Sequence of the second protein:
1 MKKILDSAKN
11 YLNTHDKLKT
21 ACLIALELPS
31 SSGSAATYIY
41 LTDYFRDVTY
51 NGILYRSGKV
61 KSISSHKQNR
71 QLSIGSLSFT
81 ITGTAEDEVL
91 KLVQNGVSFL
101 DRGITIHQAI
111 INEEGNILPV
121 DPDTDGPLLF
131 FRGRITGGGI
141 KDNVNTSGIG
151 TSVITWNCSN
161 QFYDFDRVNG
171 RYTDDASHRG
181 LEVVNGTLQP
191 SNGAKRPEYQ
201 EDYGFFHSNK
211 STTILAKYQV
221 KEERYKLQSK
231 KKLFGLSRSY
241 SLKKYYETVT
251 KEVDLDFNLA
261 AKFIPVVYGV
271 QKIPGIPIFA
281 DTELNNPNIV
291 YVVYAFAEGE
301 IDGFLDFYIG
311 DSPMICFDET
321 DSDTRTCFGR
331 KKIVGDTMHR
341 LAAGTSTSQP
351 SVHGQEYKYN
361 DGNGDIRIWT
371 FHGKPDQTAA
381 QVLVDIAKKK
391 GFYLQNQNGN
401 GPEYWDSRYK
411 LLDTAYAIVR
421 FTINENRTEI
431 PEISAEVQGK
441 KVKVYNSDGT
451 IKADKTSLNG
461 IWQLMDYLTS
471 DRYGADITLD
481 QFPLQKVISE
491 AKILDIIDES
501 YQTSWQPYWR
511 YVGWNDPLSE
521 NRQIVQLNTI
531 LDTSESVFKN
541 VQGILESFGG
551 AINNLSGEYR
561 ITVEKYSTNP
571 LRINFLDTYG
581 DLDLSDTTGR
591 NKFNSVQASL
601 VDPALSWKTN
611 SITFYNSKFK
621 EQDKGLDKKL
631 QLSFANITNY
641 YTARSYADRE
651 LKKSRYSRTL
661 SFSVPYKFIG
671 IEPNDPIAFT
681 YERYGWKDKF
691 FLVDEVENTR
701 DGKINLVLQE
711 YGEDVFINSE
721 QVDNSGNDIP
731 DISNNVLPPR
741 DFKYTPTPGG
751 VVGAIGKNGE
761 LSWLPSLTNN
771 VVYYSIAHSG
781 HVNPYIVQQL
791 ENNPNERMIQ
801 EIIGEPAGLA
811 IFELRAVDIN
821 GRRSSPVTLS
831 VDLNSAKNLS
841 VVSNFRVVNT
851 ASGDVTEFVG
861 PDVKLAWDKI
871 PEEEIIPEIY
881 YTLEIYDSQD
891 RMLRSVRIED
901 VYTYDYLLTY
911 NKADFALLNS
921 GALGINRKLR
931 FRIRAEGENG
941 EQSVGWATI

These two protein chains interact to form a complex.

Contacts between the two chains:
Residue E791 in the first protein interacts with residue E425 in the second protein (closest heavy-atom distance 3.1 Å).
Residue K243 in the first protein is in contact with residue S534 in the second protein (closest heavy-atom distance 3.5 Å).
Residue T588 in the first protein interacts with residue F99 in the second protein (closest heavy-atom distance 3.5 Å).
Residue D586 in the first protein contacts residue G137 in the second protein (closest heavy-atom distance 3.2 Å).
Residue R683 in the first protein is in contact with residue E86 in the second protein (closest heavy-atom distance 3.1 Å).
Residue R658 in the first protein is in contact with residue Q94 in the second protein (closest heavy-atom distance 3.4 Å).
Residue T609 in the first protein interacts with residue D256 in the second protein (closest heavy-atom distance 2.8 Å).
Residue D586 in the first protein interacts with residue F99 in the second protein (closest heavy-atom distance 3.1 Å).
Residue K624 in the first protein is in contact with residue D101 in the second protein (closest heavy-atom distance 3.3 Å).
Residue Y615 in the first protein is in contact with residue E182 in the second protein (closest heavy-atom distance 3.1 Å).
Residue G580 in the first protein is in contact with residue V144 in the second protein (closest heavy-atom distance 3.0 Å).
Residue Y615 in the first protein contacts residue L181 in the second protein (closest heavy-atom distance 3.3 Å).
Residue K689 in the first protein is in contact with residue N95 in the second protein (closest heavy-atom distance 3.5 Å).
Residue K628 in the first protein interacts with residue D164 in the second protein (closest heavy-atom distance 2.6 Å).
Residue L626 in the first protein interacts with residue Y163 in the second protein (closest heavy-atom distance 3.4 Å).
Residue R683 in the first protein interacts with residue G83 in the second protein (closest heavy-atom distance 2.4 Å).
Residue R590 in the first protein is in contact with residue D164 in the second protein (closest heavy-atom distance 3.3 Å).
Residue E720 in the first protein interacts with residue V183 in the second protein (closest heavy-atom distance 3.2 Å).
Residue D583 in the first protein contacts residue K141 in the second protein (closest heavy-atom distance 3.2 Å).
Residue R658 in the first protein contacts residue L92 in the second protein (closest heavy-atom distance 3.5 Å).
Residue R644 in the first protein contacts residue V183 in the second protein (closest heavy-atom distance 3.3 Å).
Residue Y615 in the first protein contacts residue G180 in the second protein (closest heavy-atom distance 3.4 Å).
Residue W686 in the first protein interacts with residue V93 in the second protein (closest heavy-atom distance 3.2 Å).
Residue K251 in the first protein is in contact with residue D254 in the second protein (closest heavy-atom distance 3.4 Å).
Residue Q622 in the first protein contacts residue S31 in the second protein (closest heavy-atom distance 3.1 Å).
Residue Y684 in the first protein interacts with residue I140 in the second protein (closest heavy-atom distance 3.2 Å).
Residue D623 in the first protein is in contact with residue R102 in the second protein (closest heavy-atom distance 3.5 Å).
Residue D623 in the first protein contacts residue S98 in the second protein (closest heavy-atom distance 2.5 Å).
Residue E247 in the first protein interacts with residue T250 in the second protein (closest heavy-atom distance 3.4 Å).
Residue Y684 in the first protein is in contact with residue V89 in the second protein (closest heavy-atom distance 3.3 Å).
Residue N792 in the first protein interacts with residue E425 in the second protein (closest heavy-atom distance 3.0 Å).
Residue N769 in the first protein is in contact with residue T428 in the second protein (closest heavy-atom distance 3.4 Å).
Residue Y615 in the first protein is in contact with residue S177 in the second protein (closest heavy-atom distance 3.1 Å).
Residue I819 in the first protein is in contact with residue I819 in the second protein (closest heavy-atom distance 3.4 Å).
Residue Y615 in the first protein interacts with residue G193 in the second protein (closest heavy-atom distance 3.5 Å).
Residue L584 in the first protein contacts residue G139 in the second protein (closest heavy-atom distance 3.1 Å).
Residue N795 in the first protein is in contact with residue N285 in the second protein (closest heavy-atom distance 3.0 Å).
Residue K243 in the first protein is in contact with residue D532 in the second protein (closest heavy-atom distance 3.1 Å).
Residue R590 in the first protein is in contact with residue F165 in the second protein (closest heavy-atom distance 3.4 Å).
Residue Y246 in the first protein contacts residue N258 in the second protein (closest heavy-atom distance 3.1 Å).
Residue D731 in the first protein interacts with residue Y225 in the second protein (closest heavy-atom distance 2.3 Å).
Residue S611 in the first protein interacts with residue Y172 in the second protein (closest heavy-atom distance 3.3 Å).
Residue D586 in the first protein interacts with residue G138 in the second protein (closest heavy-atom distance 2.9 Å).
Residue V722 in the first protein interacts with residue G186 in the second protein (closest heavy-atom distance 3.0 Å).
Residue T609 in the first protein contacts residue L259 in the second protein (closest heavy-atom distance 3.4 Å).
Residue L584 in the first protein contacts residue I140 in the second protein (closest heavy-atom distance 2.9 Å).
Residue R683 in the first protein contacts residue D142 in the second protein (closest heavy-atom distance 3.1 Å).
Residue T609 in the first protein interacts with residue F257 in the second protein (closest heavy-atom distance 3.5 Å).
Residue L790 in the first protein contacts residue E425 in the second protein (closest heavy-atom distance 3.4 Å).
Residue R658 in the first protein is in contact with residue V93 in the second protein (closest heavy-atom distance 3.5 Å).
Residue Y681 in the first protein interacts with residue D142 in the second protein (closest heavy-atom distance 2.9 Å).
Residue K592 in the first protein is in contact with residue S98 in the second protein (closest heavy-atom distance 3.3 Å).
Residue S617 in the first protein contacts residue E182 in the second protein (closest heavy-atom distance 3.4 Å).
Residue L582 in the first protein interacts with residue D142 in the second protein (closest heavy-atom distance 2.9 Å).
Residue S611 in the first protein interacts with residue L259 in the second protein (closest heavy-atom distance 3.0 Å).
Residue D623 in the first protein interacts with residue L100 in the second protein (closest heavy-atom distance 3.3 Å).
Residue D627 in the first protein interacts with residue R167 in the second protein (closest heavy-atom distance 2.9 Å).
Residue E621 in the first protein is in contact with residue G33 in the second protein (closest heavy-atom distance 3.3 Å).
Residue K251 in the first protein is in contact with residue D256 in the second protein (closest heavy-atom distance 3.2 Å).
Residue K620 in the first protein is in contact with residue N192 in the second protein (closest heavy-atom distance 3.0 Å).

Sequence of the first protein:
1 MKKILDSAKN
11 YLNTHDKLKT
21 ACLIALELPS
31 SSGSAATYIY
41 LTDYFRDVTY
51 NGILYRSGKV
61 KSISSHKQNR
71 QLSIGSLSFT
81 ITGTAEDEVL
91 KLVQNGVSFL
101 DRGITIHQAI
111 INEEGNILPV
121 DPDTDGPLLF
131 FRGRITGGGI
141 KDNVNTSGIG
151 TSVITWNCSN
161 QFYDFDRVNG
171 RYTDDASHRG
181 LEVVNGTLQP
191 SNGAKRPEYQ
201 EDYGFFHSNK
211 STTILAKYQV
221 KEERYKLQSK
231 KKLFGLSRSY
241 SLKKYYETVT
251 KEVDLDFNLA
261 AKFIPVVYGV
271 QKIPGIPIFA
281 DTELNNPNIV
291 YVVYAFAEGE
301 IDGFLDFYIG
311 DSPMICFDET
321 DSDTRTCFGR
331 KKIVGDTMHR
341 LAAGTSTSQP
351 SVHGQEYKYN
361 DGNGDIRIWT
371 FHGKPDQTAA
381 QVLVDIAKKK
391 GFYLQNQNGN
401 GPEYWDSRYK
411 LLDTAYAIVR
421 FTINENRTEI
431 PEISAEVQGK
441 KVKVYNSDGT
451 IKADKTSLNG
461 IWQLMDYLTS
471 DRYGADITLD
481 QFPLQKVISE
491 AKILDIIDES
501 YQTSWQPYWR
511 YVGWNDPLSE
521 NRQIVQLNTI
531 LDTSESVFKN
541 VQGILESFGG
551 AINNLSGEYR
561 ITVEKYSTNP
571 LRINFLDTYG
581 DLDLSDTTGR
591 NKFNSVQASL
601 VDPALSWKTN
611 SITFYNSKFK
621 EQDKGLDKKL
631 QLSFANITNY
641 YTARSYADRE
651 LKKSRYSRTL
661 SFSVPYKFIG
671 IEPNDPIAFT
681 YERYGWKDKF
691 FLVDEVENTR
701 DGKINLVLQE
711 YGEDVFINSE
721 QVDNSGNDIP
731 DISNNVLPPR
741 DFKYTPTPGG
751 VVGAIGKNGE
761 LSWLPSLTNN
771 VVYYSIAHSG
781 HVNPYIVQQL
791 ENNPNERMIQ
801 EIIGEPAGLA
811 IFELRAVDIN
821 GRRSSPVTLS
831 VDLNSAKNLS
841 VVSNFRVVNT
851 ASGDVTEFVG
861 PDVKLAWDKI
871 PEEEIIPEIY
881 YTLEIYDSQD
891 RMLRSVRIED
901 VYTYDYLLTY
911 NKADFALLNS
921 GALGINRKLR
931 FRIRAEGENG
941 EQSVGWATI